These two protein chains interact to form a complex.

Residue-level contacts at the interface:
Residue D53 in chain B contacts residue E11 in chain A (closest heavy-atom distance 2.7 Å).
Residue D53 in chain B is in contact with residue E8 in chain A (closest heavy-atom distance 4.2 Å).
Residue G54 in chain B contacts residue F41 in chain A (closest heavy-atom distance 3.7 Å).
Residue D53 in chain B is in contact with residue F41 in chain A (closest heavy-atom distance 3.3 Å).

Sequence of chain A:
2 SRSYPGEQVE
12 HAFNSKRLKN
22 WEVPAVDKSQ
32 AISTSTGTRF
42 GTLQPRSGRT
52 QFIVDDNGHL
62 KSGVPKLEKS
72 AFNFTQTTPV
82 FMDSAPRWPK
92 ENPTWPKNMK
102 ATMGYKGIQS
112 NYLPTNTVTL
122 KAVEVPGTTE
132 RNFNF

Sequence of chain B:
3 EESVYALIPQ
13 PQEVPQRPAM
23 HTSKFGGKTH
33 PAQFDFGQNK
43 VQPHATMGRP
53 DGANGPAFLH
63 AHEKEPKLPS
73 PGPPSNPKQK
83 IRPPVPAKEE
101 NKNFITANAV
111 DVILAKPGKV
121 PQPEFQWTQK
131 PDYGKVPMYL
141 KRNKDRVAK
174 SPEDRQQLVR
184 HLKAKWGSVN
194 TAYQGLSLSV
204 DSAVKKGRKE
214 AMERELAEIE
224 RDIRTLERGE